Contacts between the two chains:
Residue V47 in chain B interacts with residue V18 in chain A (closest heavy-atom distance 4.4 Å).
Residue V80 in chain B contacts residue A8 in chain A (closest heavy-atom distance 4.3 Å).
Residue L66 in chain B contacts residue I7 in chain A (closest heavy-atom distance 4.1 Å).
Residue R94 in chain B contacts residue R12 in chain A (closest heavy-atom distance 3.8 Å).
Residue M62 in chain B interacts with residue L11 in chain A (closest heavy-atom distance 3.5 Å).
Residue V80 in chain B contacts residue W3 in chain A (closest heavy-atom distance 4.5 Å).
Residue V51 in chain B is in contact with residue A14 in chain A (closest heavy-atom distance 5.0 Å).
Residue H83 in chain B is in contact with residue V4 in chain A (closest heavy-atom distance 3.9 Å).
Residue L66 in chain B contacts residue W3 in chain A (closest heavy-atom distance 4.2 Å).
Residue D87 in chain B is in contact with residue R12 in chain A (closest heavy-atom distance 3.4 Å).
Residue N54 in chain B is in contact with residue Q21 in chain A (closest heavy-atom distance 4.3 Å).
Residue N70 in chain B is in contact with residue W3 in chain A (closest heavy-atom distance 2.9 Å).
Residue V80 in chain B contacts residue I7 in chain A (closest heavy-atom distance 3.8 Å).
Residue R79 in chain B contacts residue V4 in chain A (closest heavy-atom distance 3.8 Å).
Residue F150 in chain B interacts with residue V22 in chain A (closest heavy-atom distance 3.8 Å).
Residue V84 in chain B contacts residue L11 in chain A (closest heavy-atom distance 4.0 Å).
Residue M62 in chain B is in contact with residue I7 in chain A (closest heavy-atom distance 3.7 Å).
Residue V84 in chain B interacts with residue R12 in chain A (closest heavy-atom distance 2.9 Å).
Residue V51 in chain B interacts with residue V18 in chain A (closest heavy-atom distance 3.7 Å).
Residue T97 in chain B contacts residue L11 in chain A (closest heavy-atom distance 3.6 Å).
Residue F150 in chain B is in contact with residue V18 in chain A (closest heavy-atom distance 3.6 Å).
Residue V80 in chain B is in contact with residue V4 in chain A (closest heavy-atom distance 4.0 Å).
Residue V84 in chain B is in contact with residue A8 in chain A (closest heavy-atom distance 3.6 Å).
Residue R94 in chain B is in contact with residue D16 in chain A (closest heavy-atom distance 4.9 Å).
Residue S76 in chain B is in contact with residue W3 in chain A (closest heavy-atom distance 3.7 Å).
Residue H55 in chain B interacts with residue D17 in chain A (closest heavy-atom distance 3.2 Å).
Residue L98 in chain B contacts residue L11 in chain A (closest heavy-atom distance 3.6 Å).
Residue S86 in chain B interacts with residue R12 in chain A (closest heavy-atom distance 3.5 Å).
Residue R79 in chain B interacts with residue Q2 in chain A (closest heavy-atom distance 4.6 Å).
Residue R94 in chain B contacts residue N19 in chain A (closest heavy-atom distance 4.7 Å).
Residue F101 in chain B contacts residue I7 in chain A (closest heavy-atom distance 4.7 Å).
Residue R79 in chain B contacts residue W3 in chain A (closest heavy-atom distance 3.1 Å).
Residue T97 in chain B interacts with residue A15 in chain A (closest heavy-atom distance 3.2 Å).
Residue F101 in chain B contacts residue L11 in chain A (closest heavy-atom distance 3.9 Å).
Residue G93 in chain B interacts with residue V18 in chain A (closest heavy-atom distance 4.3 Å).
Residue W92 in chain B contacts residue N19 in chain A (closest heavy-atom distance 4.6 Å).
Residue V96 in chain B interacts with residue V18 in chain A (closest heavy-atom distance 4.1 Å).
Residue H55 in chain B contacts residue A14 in chain A (closest heavy-atom distance 3.9 Å).
Residue K65 in chain B is in contact with residue W3 in chain A (closest heavy-atom distance 4.6 Å).
Residue R94 in chain B interacts with residue A15 in chain A (closest heavy-atom distance 3.5 Å).
Residue N91 in chain B interacts with residue N19 in chain A (closest heavy-atom distance 3.1 Å).
Residue G93 in chain B interacts with residue A15 in chain A (closest heavy-atom distance 3.5 Å).
Residue F59 in chain B contacts residue A14 in chain A (closest heavy-atom distance 4.8 Å).
Residue H83 in chain B is in contact with residue R5 in chain A (closest heavy-atom distance 3.3 Å).
Residue K65 in chain B is in contact with residue I7 in chain A (closest heavy-atom distance 4.1 Å).
Residue F85 in chain B is in contact with residue R12 in chain A (closest heavy-atom distance 4.5 Å).
Residue K69 in chain B interacts with residue W3 in chain A (closest heavy-atom distance 3.4 Å).
Residue F59 in chain B contacts residue L11 in chain A (closest heavy-atom distance 4.1 Å).
Residue G93 in chain B contacts residue N19 in chain A (closest heavy-atom distance 3.2 Å).
Residue T97 in chain B interacts with residue V18 in chain A (closest heavy-atom distance 3.9 Å).
Residue F149 in chain B interacts with residue N19 in chain A (closest heavy-atom distance 3.5 Å).
Residue H83 in chain B interacts with residue A8 in chain A (closest heavy-atom distance 4.1 Å).
Residue V80 in chain B contacts residue L11 in chain A (closest heavy-atom distance 3.4 Å).
Residue T97 in chain B contacts residue A14 in chain A (closest heavy-atom distance 4.0 Å).
Residue F149 in chain B contacts residue V22 in chain A (closest heavy-atom distance 3.4 Å).
Residue H83 in chain B is in contact with residue R12 in chain A (closest heavy-atom distance 2.9 Å).
Residue K65 in chain B contacts residue E6 in chain A (closest heavy-atom distance 2.6 Å).
Residue M62 in chain B interacts with residue G10 in chain A (closest heavy-atom distance 3.4 Å).

Sequence of chain B:
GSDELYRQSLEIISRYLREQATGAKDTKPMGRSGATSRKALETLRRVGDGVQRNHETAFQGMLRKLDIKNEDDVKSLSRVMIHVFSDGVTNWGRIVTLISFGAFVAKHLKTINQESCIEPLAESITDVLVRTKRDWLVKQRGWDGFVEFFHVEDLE

The following describes two proteins that form a bound complex.

Sequence of chain A:
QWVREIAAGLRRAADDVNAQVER